These two protein chains interact to form a complex.

Sequence of the first protein:
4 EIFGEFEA

Interface contacts:
Residue A174 in the second protein contacts residue E10 in the first protein (closest heavy-atom distance 4.9 Å).
Residue G173 in the second protein contacts residue E10 in the first protein (closest heavy-atom distance 3.7 Å).
Residue L186 in the second protein is in contact with residue F9 in the first protein (closest heavy-atom distance 3.4 Å).
Residue L220 in the second protein contacts residue F6 in the first protein (closest heavy-atom distance 3.5 Å).
Residue I178 in the second protein is in contact with residue E8 in the first protein (closest heavy-atom distance 4.0 Å).
Residue I178 in the second protein is in contact with residue F9 in the first protein (closest heavy-atom distance 4.3 Å).
Residue L186 in the second protein is in contact with residue A11 in the first protein (closest heavy-atom distance 4.4 Å).
Residue A172 in the second protein is in contact with residue E8 in the first protein (closest heavy-atom distance 4.4 Å).
Residue A187 in the second protein is in contact with residue F9 in the first protein (closest heavy-atom distance 4.3 Å).
Residue A174 in the second protein is in contact with residue F9 in the first protein (closest heavy-atom distance 2.7 Å).
Residue I178 in the second protein interacts with residue G7 in the first protein (closest heavy-atom distance 3.8 Å).
Residue A187 in the second protein contacts residue A11 in the first protein (closest heavy-atom distance 3.6 Å).
Residue W180 in the second protein is in contact with residue I5 in the first protein (closest heavy-atom distance 4.0 Å).
Residue A172 in the second protein contacts residue F9 in the first protein (closest heavy-atom distance 5.0 Å).
Residue K175 in the second protein contacts residue E8 in the first protein (closest heavy-atom distance 4.3 Å).
Residue H171 in the second protein contacts residue E8 in the first protein (closest heavy-atom distance 2.7 Å).
Residue Q27 in the second protein is in contact with residue F6 in the first protein (closest heavy-atom distance 3.5 Å).
Residue A172 in the second protein is in contact with residue E10 in the first protein (closest heavy-atom distance 3.3 Å).
Residue I178 in the second protein contacts residue I5 in the first protein (closest heavy-atom distance 3.6 Å).
Residue P177 in the second protein interacts with residue F6 in the first protein (closest heavy-atom distance 3.8 Å).
Residue P177 in the second protein is in contact with residue I5 in the first protein (closest heavy-atom distance 3.4 Å).
Residue L220 in the second protein contacts residue E4 in the first protein (closest heavy-atom distance 3.9 Å).
Residue R142 in the second protein contacts residue I5 in the first protein (closest heavy-atom distance 3.8 Å).
Residue K175 in the second protein is in contact with residue F6 in the first protein (closest heavy-atom distance 3.6 Å).
Residue L220 in the second protein is in contact with residue G7 in the first protein (closest heavy-atom distance 3.8 Å).
Residue G173 in the second protein contacts residue F9 in the first protein (closest heavy-atom distance 3.1 Å).
Residue K175 in the second protein contacts residue G7 in the first protein (closest heavy-atom distance 3.4 Å).
Residue A174 in the second protein interacts with residue E8 in the first protein (closest heavy-atom distance 3.2 Å).
Residue F176 in the second protein contacts residue F6 in the first protein (closest heavy-atom distance 3.3 Å).
Residue F176 in the second protein is in contact with residue G7 in the first protein (closest heavy-atom distance 3.0 Å).
Residue L220 in the second protein is in contact with residue I5 in the first protein (closest heavy-atom distance 4.2 Å).
Residue Y224 in the second protein contacts residue F9 in the first protein (closest heavy-atom distance 3.6 Å).
Residue F176 in the second protein interacts with residue F9 in the first protein (closest heavy-atom distance 4.1 Å).
Residue K179 in the second protein contacts residue I5 in the first protein (closest heavy-atom distance 5.0 Å).
Residue K175 in the second protein contacts residue F9 in the first protein (closest heavy-atom distance 4.9 Å).
Residue A174 in the second protein is in contact with residue G7 in the first protein (closest heavy-atom distance 3.7 Å).
Residue F176 in the second protein interacts with residue I5 in the first protein (closest heavy-atom distance 3.7 Å).

Sequence of the second protein:
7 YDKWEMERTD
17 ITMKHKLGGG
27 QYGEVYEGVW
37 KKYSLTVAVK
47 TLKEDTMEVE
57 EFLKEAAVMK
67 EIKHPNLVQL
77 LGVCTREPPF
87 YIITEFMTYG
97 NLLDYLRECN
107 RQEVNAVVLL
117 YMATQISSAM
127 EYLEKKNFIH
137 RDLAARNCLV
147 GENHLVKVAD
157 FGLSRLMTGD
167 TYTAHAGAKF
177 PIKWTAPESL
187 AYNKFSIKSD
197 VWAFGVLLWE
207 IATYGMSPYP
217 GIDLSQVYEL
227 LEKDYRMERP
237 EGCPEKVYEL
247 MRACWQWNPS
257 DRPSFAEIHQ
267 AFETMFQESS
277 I